Contacts between the two chains:
Residue V183 in chain B contacts residue G6 in chain A (closest heavy-atom distance 3.5 Å).
Residue V51 in chain B contacts residue R11 in chain A (closest heavy-atom distance 3.4 Å).
Residue Y186 in chain B is in contact with residue A5 in chain A (closest heavy-atom distance 4.9 Å).
Residue G176 in chain B contacts residue I8 in chain A (closest heavy-atom distance 3.6 Å).
Residue I224 in chain B interacts with residue I8 in chain A (closest heavy-atom distance 3.8 Å).
Residue L227 in chain B interacts with residue P9 in chain A (closest heavy-atom distance 3.9 Å).
Residue L234 in chain B is in contact with residue A5 in chain A (closest heavy-atom distance 3.1 Å).
Residue L48 in chain B contacts residue S13 in chain A (closest heavy-atom distance 4.5 Å).
Residue K54 in chain B contacts residue P9 in chain A (closest heavy-atom distance 3.0 Å).
Residue E187 in chain B is in contact with residue A5 in chain A (closest heavy-atom distance 3.0 Å).
Residue K127 in chain B interacts with residue I8 in chain A (closest heavy-atom distance 4.0 Å).
Residue K54 in chain B contacts residue G10 in chain A (closest heavy-atom distance 3.5 Å).
Residue L179 in chain B contacts residue G6 in chain A (closest heavy-atom distance 3.9 Å).
Residue K54 in chain B contacts residue R11 in chain A (closest heavy-atom distance 3.6 Å).
Residue V51 in chain B is in contact with residue R12 in chain A (closest heavy-atom distance 4.0 Å).
Residue K54 in chain B is in contact with residue I8 in chain A (closest heavy-atom distance 3.6 Å).
Residue V51 in chain B is in contact with residue S13 in chain A (closest heavy-atom distance 3.8 Å).
Residue G59 in chain B contacts residue R11 in chain A (closest heavy-atom distance 4.5 Å).
Residue Y24 in chain B is in contact with residue R11 in chain A (closest heavy-atom distance 3.9 Å).
Residue L227 in chain B is in contact with residue I8 in chain A (closest heavy-atom distance 4.2 Å).
Residue S50 in chain B interacts with residue G10 in chain A (closest heavy-atom distance 4.5 Å).
Residue N180 in chain B is in contact with residue I8 in chain A (closest heavy-atom distance 2.9 Å).
Residue E19 in chain B is in contact with residue R11 in chain A (closest heavy-atom distance 4.5 Å).
Residue N231 in chain B is in contact with residue G6 in chain A (closest heavy-atom distance 2.9 Å).
Residue L179 in chain B contacts residue I8 in chain A (closest heavy-atom distance 3.6 Å).
Residue W235 in chain B contacts residue A5 in chain A (closest heavy-atom distance 3.3 Å).
Residue E19 in chain B contacts residue R12 in chain A (closest heavy-atom distance 3.8 Å).
Residue E19 in chain B interacts with residue S13 in chain A (closest heavy-atom distance 2.7 Å).
Residue V51 in chain B interacts with residue G10 in chain A (closest heavy-atom distance 3.6 Å).
Residue N55 in chain B interacts with residue R11 in chain A (closest heavy-atom distance 2.9 Å).
Residue N55 in chain B is in contact with residue G10 in chain A (closest heavy-atom distance 4.6 Å).
Residue G58 in chain B interacts with residue R11 in chain A (closest heavy-atom distance 3.7 Å).
Residue V183 in chain B interacts with residue A5 in chain A (closest heavy-atom distance 4.6 Å).
Residue N231 in chain B interacts with residue A5 in chain A (closest heavy-atom distance 3.7 Å).
Residue N55 in chain B is in contact with residue R12 in chain A (closest heavy-atom distance 4.8 Å).

These two protein chains interact to form a complex.

Sequence of chain B:
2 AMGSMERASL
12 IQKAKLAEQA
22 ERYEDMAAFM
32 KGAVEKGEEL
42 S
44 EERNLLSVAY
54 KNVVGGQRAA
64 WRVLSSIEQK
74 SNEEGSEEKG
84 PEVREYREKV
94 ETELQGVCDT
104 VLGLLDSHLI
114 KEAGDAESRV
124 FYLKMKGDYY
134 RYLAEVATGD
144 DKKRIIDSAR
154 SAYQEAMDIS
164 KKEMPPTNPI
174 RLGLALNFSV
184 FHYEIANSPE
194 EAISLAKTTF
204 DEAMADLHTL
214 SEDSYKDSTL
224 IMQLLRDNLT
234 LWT

Sequence of chain A:
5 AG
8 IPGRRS